These two protein chains interact to form a complex.

Interface contacts:
Residue Y99 in protein 1 interacts with residue R2 in protein 2 (closest heavy-atom distance 3.3 Å).
Residue W147 in protein 1 contacts residue V9 in protein 2 (closest heavy-atom distance 4.2 Å).
Residue W147 in protein 1 interacts with residue I7 in protein 2 (closest heavy-atom distance 3.1 Å).
Residue T24 in protein 1 is in contact with residue R2 in protein 2 (closest heavy-atom distance 2.9 Å).
Residue E76 in protein 1 contacts residue K8 in protein 2 (closest heavy-atom distance 2.8 Å).
Residue H114 in protein 1 interacts with residue I7 in protein 2 (closest heavy-atom distance 4.0 Å).
Residue Y159 in protein 1 contacts residue G1 in protein 2 (closest heavy-atom distance 2.7 Å).
Residue L156 in protein 1 is in contact with residue I7 in protein 2 (closest heavy-atom distance 3.7 Å).
Residue T143 in protein 1 interacts with residue V9 in protein 2 (closest heavy-atom distance 2.7 Å).
Residue K146 in protein 1 is in contact with residue V9 in protein 2 (closest heavy-atom distance 2.8 Å).
Residue H114 in protein 1 is in contact with residue L3 in protein 2 (closest heavy-atom distance 4.1 Å).
Residue Y171 in protein 1 contacts residue G1 in protein 2 (closest heavy-atom distance 2.7 Å).
Residue V152 in protein 1 is in contact with residue I7 in protein 2 (closest heavy-atom distance 3.9 Å).
Residue D77 in protein 1 is in contact with residue K8 in protein 2 (closest heavy-atom distance 3.3 Å).
Residue W167 in protein 1 contacts residue G1 in protein 2 (closest heavy-atom distance 3.2 Å).
Residue E63 in protein 1 is in contact with residue R2 in protein 2 (closest heavy-atom distance 2.9 Å).
Residue I66 in protein 1 contacts residue N4 in protein 2 (closest heavy-atom distance 3.8 Å).
Residue E63 in protein 1 is in contact with residue G1 in protein 2 (closest heavy-atom distance 3.8 Å).
Residue Q155 in protein 1 is in contact with residue Q5 in protein 2 (closest heavy-atom distance 3.3 Å).
Residue E45 in protein 1 interacts with residue R2 in protein 2 (closest heavy-atom distance 2.8 Å).
Residue Y84 in protein 1 interacts with residue V9 in protein 2 (closest heavy-atom distance 2.7 Å).
Residue H9 in protein 1 contacts residue R2 in protein 2 (closest heavy-atom distance 3.4 Å).
Residue Y123 in protein 1 contacts residue V9 in protein 2 (closest heavy-atom distance 4.2 Å).
Residue T143 in protein 1 is in contact with residue K8 in protein 2 (closest heavy-atom distance 4.9 Å).
Residue D77 in protein 1 is in contact with residue I7 in protein 2 (closest heavy-atom distance 4.0 Å).
Residue D77 in protein 1 interacts with residue V9 in protein 2 (closest heavy-atom distance 2.9 Å).
Residue Y159 in protein 1 contacts residue L3 in protein 2 (closest heavy-atom distance 3.5 Å).
Residue L81 in protein 1 contacts residue V9 in protein 2 (closest heavy-atom distance 4.0 Å).
Residue T73 in protein 1 contacts residue P6 in protein 2 (closest heavy-atom distance 4.4 Å).
Residue T80 in protein 1 is in contact with residue V9 in protein 2 (closest heavy-atom distance 3.8 Å).
Residue V34 in protein 1 interacts with residue R2 in protein 2 (closest heavy-atom distance 4.0 Å).
Residue W147 in protein 1 contacts residue K8 in protein 2 (closest heavy-atom distance 2.8 Å).
Residue F36 in protein 1 contacts residue R2 in protein 2 (closest heavy-atom distance 5.0 Å).
Residue Y7 in protein 1 interacts with residue R2 in protein 2 (closest heavy-atom distance 3.6 Å).
Residue Y159 in protein 1 contacts residue R2 in protein 2 (closest heavy-atom distance 3.6 Å).
Residue I142 in protein 1 interacts with residue V9 in protein 2 (closest heavy-atom distance 4.9 Å).
Residue M5 in protein 1 is in contact with residue G1 in protein 2 (closest heavy-atom distance 3.9 Å).
Residue T73 in protein 1 interacts with residue K8 in protein 2 (closest heavy-atom distance 4.0 Å).
Residue Q155 in protein 1 contacts residue L3 in protein 2 (closest heavy-atom distance 5.0 Å).
Residue E163 in protein 1 contacts residue R2 in protein 2 (closest heavy-atom distance 4.4 Å).
Residue L156 in protein 1 interacts with residue L3 in protein 2 (closest heavy-atom distance 3.5 Å).
Residue K146 in protein 1 is in contact with residue K8 in protein 2 (closest heavy-atom distance 4.5 Å).
Residue V25 in protein 1 contacts residue R2 in protein 2 (closest heavy-atom distance 4.5 Å).
Residue G26 in protein 1 is in contact with residue R2 in protein 2 (closest heavy-atom distance 4.6 Å).
Residue Y59 in protein 1 contacts residue G1 in protein 2 (closest heavy-atom distance 4.2 Å).
Residue Y7 in protein 1 contacts residue G1 in protein 2 (closest heavy-atom distance 2.9 Å).
Residue C67 in protein 1 interacts with residue R2 in protein 2 (closest heavy-atom distance 3.4 Å).
Residue I66 in protein 1 contacts residue L3 in protein 2 (closest heavy-atom distance 3.3 Å).
Residue W167 in protein 1 is in contact with residue R2 in protein 2 (closest heavy-atom distance 4.9 Å).
Residue Y99 in protein 1 contacts residue L3 in protein 2 (closest heavy-atom distance 2.9 Å).
Residue T73 in protein 1 contacts residue I7 in protein 2 (closest heavy-atom distance 3.9 Å).
Residue I66 in protein 1 is in contact with residue R2 in protein 2 (closest heavy-atom distance 3.9 Å).
Residue F33 in protein 1 is in contact with residue G1 in protein 2 (closest heavy-atom distance 4.9 Å).

Sequence of protein 1:
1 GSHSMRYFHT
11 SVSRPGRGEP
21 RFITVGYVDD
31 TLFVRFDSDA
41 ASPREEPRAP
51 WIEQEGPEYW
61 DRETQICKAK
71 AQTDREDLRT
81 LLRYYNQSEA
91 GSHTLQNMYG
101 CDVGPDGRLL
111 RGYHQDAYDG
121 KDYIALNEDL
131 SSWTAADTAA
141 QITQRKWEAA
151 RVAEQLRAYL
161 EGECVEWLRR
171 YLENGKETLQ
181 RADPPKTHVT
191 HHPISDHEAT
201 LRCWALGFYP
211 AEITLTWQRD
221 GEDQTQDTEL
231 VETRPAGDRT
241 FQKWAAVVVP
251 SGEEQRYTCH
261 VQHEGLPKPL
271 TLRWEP

Sequence of protein 2:
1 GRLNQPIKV